Sequence of the first protein:
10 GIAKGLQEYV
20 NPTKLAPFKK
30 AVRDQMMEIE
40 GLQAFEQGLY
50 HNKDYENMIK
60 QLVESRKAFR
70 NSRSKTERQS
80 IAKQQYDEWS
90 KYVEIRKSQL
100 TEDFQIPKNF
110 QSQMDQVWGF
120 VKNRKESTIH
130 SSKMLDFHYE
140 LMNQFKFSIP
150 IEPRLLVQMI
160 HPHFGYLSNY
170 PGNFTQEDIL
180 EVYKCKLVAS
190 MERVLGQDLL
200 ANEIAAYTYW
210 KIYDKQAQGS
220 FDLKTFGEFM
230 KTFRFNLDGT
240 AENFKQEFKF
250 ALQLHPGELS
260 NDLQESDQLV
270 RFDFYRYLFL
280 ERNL

Sequence of the second protein:
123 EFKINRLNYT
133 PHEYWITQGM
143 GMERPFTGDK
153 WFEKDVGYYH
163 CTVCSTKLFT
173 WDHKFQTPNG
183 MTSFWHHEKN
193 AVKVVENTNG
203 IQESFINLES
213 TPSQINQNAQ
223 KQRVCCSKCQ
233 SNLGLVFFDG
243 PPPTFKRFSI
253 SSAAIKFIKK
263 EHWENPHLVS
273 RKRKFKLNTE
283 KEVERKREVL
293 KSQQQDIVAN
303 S

Residue-level contacts at the interface:
Residue V31 in the first protein is in contact with residue Y131 in the second protein (closest heavy-atom distance 3.9 Å).
Residue Y165 in the first protein interacts with residue R146 in the second protein (closest heavy-atom distance 4.6 Å).
Residue L41 in the first protein interacts with residue L129 in the second protein (closest heavy-atom distance 3.6 Å).
Residue V31 in the first protein interacts with residue N130 in the second protein (closest heavy-atom distance 3.8 Å).
Residue R32 in the first protein interacts with residue L129 in the second protein (closest heavy-atom distance 3.5 Å).
Residue H162 in the first protein contacts residue N209 in the second protein (closest heavy-atom distance 3.0 Å).
Residue V19 in the first protein contacts residue L292 in the second protein (closest heavy-atom distance 4.0 Å).
Residue I11 in the first protein contacts residue N302 in the second protein (closest heavy-atom distance 3.4 Å).
Residue F249 in the first protein interacts with residue M142 in the second protein (closest heavy-atom distance 4.4 Å).
Residue E280 in the first protein is in contact with residue P133 in the second protein (closest heavy-atom distance 3.6 Å).
Residue L253 in the first protein contacts residue R128 in the second protein (closest heavy-atom distance 4.0 Å).
Residue F232 in the first protein interacts with residue R146 in the second protein (closest heavy-atom distance 3.0 Å).
Residue Q16 in the first protein is in contact with residue V291 in the second protein (closest heavy-atom distance 3.5 Å).
Residue H162 in the first protein is in contact with residue F148 in the second protein (closest heavy-atom distance 3.3 Å).
Residue P161 in the first protein is in contact with residue N209 in the second protein (closest heavy-atom distance 3.6 Å).
Residue R233 in the first protein interacts with residue I208 in the second protein (closest heavy-atom distance 3.6 Å).
Residue R281 in the first protein is in contact with residue W137 in the second protein (closest heavy-atom distance 3.2 Å).
Residue F249 in the first protein contacts residue Y136 in the second protein (closest heavy-atom distance 3.4 Å).
Residue L283 in the first protein contacts residue R146 in the second protein (closest heavy-atom distance 3.9 Å).
Residue R233 in the first protein contacts residue N209 in the second protein (closest heavy-atom distance 2.5 Å).
Residue H162 in the first protein is in contact with residue T149 in the second protein (closest heavy-atom distance 4.7 Å).
Residue K248 in the first protein contacts residue N201 in the second protein (closest heavy-atom distance 4.8 Å).
Residue M35 in the first protein contacts residue R128 in the second protein (closest heavy-atom distance 4.7 Å).
Residue E280 in the first protein contacts residue H134 in the second protein (closest heavy-atom distance 3.7 Å).
Residue R281 in the first protein interacts with residue H134 in the second protein (closest heavy-atom distance 3.8 Å).
Residue P21 in the first protein is in contact with residue L292 in the second protein (closest heavy-atom distance 4.6 Å).
Residue V31 in the first protein contacts residue L129 in the second protein (closest heavy-atom distance 3.7 Å).
Residue Q16 in the first protein interacts with residue S294 in the second protein (closest heavy-atom distance 4.0 Å).
Residue L198 in the first protein is in contact with residue T132 in the second protein (closest heavy-atom distance 4.6 Å).
Residue F27 in the first protein contacts residue R289 in the second protein (closest heavy-atom distance 3.4 Å).
Residue F163 in the first protein interacts with residue F148 in the second protein (closest heavy-atom distance 4.5 Å).
Residue N282 in the first protein is in contact with residue H134 in the second protein (closest heavy-atom distance 3.8 Å).
Residue F234 in the first protein is in contact with residue R146 in the second protein (closest heavy-atom distance 3.2 Å).
Residue I11 in the first protein interacts with residue I299 in the second protein (closest heavy-atom distance 4.0 Å).
Residue E17 in the first protein contacts residue V291 in the second protein (closest heavy-atom distance 4.2 Å).
Residue V19 in the first protein is in contact with residue K288 in the second protein (closest heavy-atom distance 4.4 Å).
Residue F249 in the first protein interacts with residue W137 in the second protein (closest heavy-atom distance 3.6 Å).
Residue V19 in the first protein interacts with residue V291 in the second protein (closest heavy-atom distance 4.7 Å).
Residue V31 in the first protein contacts residue T132 in the second protein (closest heavy-atom distance 3.8 Å).
Residue L279 in the first protein is in contact with residue P133 in the second protein (closest heavy-atom distance 3.9 Å).
Residue L24 in the first protein interacts with residue R289 in the second protein (closest heavy-atom distance 4.3 Å).
Residue A25 in the first protein interacts with residue R289 in the second protein (closest heavy-atom distance 2.2 Å).
Residue M35 in the first protein is in contact with residue L129 in the second protein (closest heavy-atom distance 3.8 Å).
Residue F163 in the first protein contacts residue T149 in the second protein (closest heavy-atom distance 3.7 Å).
Residue L279 in the first protein interacts with residue H134 in the second protein (closest heavy-atom distance 3.4 Å).
Residue E246 in the first protein is in contact with residue Q204 in the second protein (closest heavy-atom distance 4.5 Å).
Residue L253 in the first protein is in contact with residue Y136 in the second protein (closest heavy-atom distance 3.8 Å).
Residue R32 in the first protein contacts residue N130 in the second protein (closest heavy-atom distance 4.4 Å).
Residue I11 in the first protein contacts residue D298 in the second protein (closest heavy-atom distance 4.8 Å).
Residue Q16 in the first protein interacts with residue Q295 in the second protein (closest heavy-atom distance 3.1 Å).
Residue M35 in the first protein interacts with residue P133 in the second protein (closest heavy-atom distance 4.2 Å).
Residue M36 in the first protein interacts with residue L129 in the second protein (closest heavy-atom distance 3.6 Å).
Residue Y276 in the first protein is in contact with residue P133 in the second protein (closest heavy-atom distance 3.8 Å).
Residue L24 in the first protein is in contact with residue L292 in the second protein (closest heavy-atom distance 4.4 Å).
Residue P26 in the first protein is in contact with residue R289 in the second protein (closest heavy-atom distance 3.6 Å).
Residue F249 in the first protein contacts residue G141 in the second protein (closest heavy-atom distance 3.4 Å).
Residue L24 in the first protein interacts with residue V285 in the second protein (closest heavy-atom distance 4.6 Å).
Residue E17 in the first protein interacts with residue Q295 in the second protein (closest heavy-atom distance 4.1 Å).
Residue L24 in the first protein contacts residue K288 in the second protein (closest heavy-atom distance 3.9 Å).
Residue E280 in the first protein contacts residue W137 in the second protein (closest heavy-atom distance 3.0 Å).

The following describes two proteins that form a bound complex.